This data describes a binding interaction between two proteins.

Sequence of the first protein:
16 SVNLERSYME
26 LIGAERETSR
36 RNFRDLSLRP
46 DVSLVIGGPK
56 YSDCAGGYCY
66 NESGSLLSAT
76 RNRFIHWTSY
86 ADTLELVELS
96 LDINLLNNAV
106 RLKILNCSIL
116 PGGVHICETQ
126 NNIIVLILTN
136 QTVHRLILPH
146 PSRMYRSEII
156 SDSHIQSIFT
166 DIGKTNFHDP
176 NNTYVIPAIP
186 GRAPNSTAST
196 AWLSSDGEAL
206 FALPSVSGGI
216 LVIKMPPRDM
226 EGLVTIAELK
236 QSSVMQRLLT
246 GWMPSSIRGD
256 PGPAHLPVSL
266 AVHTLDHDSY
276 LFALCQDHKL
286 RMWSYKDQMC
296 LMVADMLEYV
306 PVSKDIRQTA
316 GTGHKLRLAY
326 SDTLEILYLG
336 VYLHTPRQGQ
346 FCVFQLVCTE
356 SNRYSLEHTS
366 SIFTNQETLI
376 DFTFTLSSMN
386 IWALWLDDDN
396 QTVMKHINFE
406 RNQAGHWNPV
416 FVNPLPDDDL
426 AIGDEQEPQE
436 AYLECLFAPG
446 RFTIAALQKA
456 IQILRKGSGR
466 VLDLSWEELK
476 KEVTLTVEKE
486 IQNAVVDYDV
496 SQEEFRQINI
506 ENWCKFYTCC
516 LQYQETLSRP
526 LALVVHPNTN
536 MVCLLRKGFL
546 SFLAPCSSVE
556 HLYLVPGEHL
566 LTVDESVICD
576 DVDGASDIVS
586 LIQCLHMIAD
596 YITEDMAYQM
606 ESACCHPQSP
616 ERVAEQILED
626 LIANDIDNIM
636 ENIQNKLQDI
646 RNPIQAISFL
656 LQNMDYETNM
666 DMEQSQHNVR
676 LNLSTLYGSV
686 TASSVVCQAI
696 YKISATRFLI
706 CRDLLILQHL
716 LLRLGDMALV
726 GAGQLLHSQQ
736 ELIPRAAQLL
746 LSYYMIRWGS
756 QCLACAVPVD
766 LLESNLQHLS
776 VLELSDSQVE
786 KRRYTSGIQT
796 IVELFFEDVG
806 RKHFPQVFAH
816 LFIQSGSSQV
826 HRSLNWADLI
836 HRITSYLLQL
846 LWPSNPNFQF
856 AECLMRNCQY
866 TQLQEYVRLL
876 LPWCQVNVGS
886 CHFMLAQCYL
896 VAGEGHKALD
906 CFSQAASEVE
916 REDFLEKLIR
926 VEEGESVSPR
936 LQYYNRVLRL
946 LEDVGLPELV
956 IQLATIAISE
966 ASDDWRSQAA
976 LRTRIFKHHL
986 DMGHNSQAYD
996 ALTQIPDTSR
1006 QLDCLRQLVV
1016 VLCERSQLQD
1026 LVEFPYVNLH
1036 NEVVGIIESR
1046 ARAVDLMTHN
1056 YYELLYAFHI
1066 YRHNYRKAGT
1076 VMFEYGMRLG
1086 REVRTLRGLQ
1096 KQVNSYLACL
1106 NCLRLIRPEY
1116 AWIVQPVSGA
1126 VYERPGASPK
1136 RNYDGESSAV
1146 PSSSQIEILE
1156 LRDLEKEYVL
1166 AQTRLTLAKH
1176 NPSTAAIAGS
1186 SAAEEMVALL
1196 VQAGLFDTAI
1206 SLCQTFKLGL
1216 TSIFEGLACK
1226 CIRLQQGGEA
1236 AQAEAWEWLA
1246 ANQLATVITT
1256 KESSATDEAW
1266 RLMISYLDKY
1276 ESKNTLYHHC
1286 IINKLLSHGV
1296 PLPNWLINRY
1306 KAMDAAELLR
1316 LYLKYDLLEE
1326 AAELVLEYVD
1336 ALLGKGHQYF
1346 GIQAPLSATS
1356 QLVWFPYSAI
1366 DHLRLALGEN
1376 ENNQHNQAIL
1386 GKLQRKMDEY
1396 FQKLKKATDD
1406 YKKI

Contacts between the two chains:
Residue D289 in the second protein is in contact with residue R1129 in the first protein (closest heavy-atom distance 2.7 Å).
Residue R483 in the second protein contacts residue R1089 in the first protein (closest heavy-atom distance 3.0 Å).
Residue A619 in the second protein interacts with residue S1292 in the first protein (closest heavy-atom distance 3.3 Å).
Residue N1239 in the second protein contacts residue A1238 in the first protein (closest heavy-atom distance 3.6 Å).
Residue Q286 in the second protein contacts residue R1136 in the first protein (closest heavy-atom distance 3.0 Å).
Residue M473 in the second protein is in contact with residue R1086 in the first protein (closest heavy-atom distance 3.7 Å).
Residue Q620 in the second protein is in contact with residue N1288 in the first protein (closest heavy-atom distance 3.0 Å).
Residue M473 in the second protein interacts with residue G1085 in the first protein (closest heavy-atom distance 3.4 Å).
Residue E617 in the second protein contacts residue Q1197 in the first protein (closest heavy-atom distance 2.8 Å).
Residue D289 in the second protein contacts residue S1133 in the first protein (closest heavy-atom distance 2.9 Å).
Residue M473 in the second protein interacts with residue M1082 in the first protein (closest heavy-atom distance 3.3 Å).
Residue D289 in the second protein is in contact with residue Y1127 in the first protein (closest heavy-atom distance 3.5 Å).
Residue M1244 in the second protein interacts with residue E1257 in the first protein (closest heavy-atom distance 3.5 Å).
Residue D289 in the second protein interacts with residue E1128 in the first protein (closest heavy-atom distance 3.1 Å).
Residue G287 in the second protein is in contact with residue E1128 in the first protein (closest heavy-atom distance 3.7 Å).
Residue L472 in the second protein interacts with residue Q1097 in the first protein (closest heavy-atom distance 3.4 Å).
Residue R291 in the second protein interacts with residue K1135 in the first protein (closest heavy-atom distance 2.4 Å).
Residue L472 in the second protein is in contact with residue M1082 in the first protein (closest heavy-atom distance 3.5 Å).
Residue S471 in the second protein is in contact with residue Q1097 in the first protein (closest heavy-atom distance 3.8 Å).
Residue T288 in the second protein interacts with residue R1136 in the first protein (closest heavy-atom distance 3.2 Å).
Residue Q286 in the second protein contacts residue N1137 in the first protein (closest heavy-atom distance 2.9 Å).
Residue H525 in the second protein interacts with residue I1182 in the first protein (closest heavy-atom distance 3.5 Å).
Residue S475 in the second protein is in contact with residue Q1150 in the first protein (closest heavy-atom distance 3.5 Å).
Residue Q620 in the second protein contacts residue E1220 in the first protein (closest heavy-atom distance 3.3 Å).
Residue Q1242 in the second protein is in contact with residue S1258 in the first protein (closest heavy-atom distance 3.3 Å).
Residue N1239 in the second protein is in contact with residue E1242 in the first protein (closest heavy-atom distance 3.7 Å).
Residue S469 in the second protein interacts with residue S1185 in the first protein (closest heavy-atom distance 3.3 Å).
Residue Q620 in the second protein is in contact with residue K1289 in the first protein (closest heavy-atom distance 3.4 Å).
Residue D290 in the second protein is in contact with residue S1133 in the first protein (closest heavy-atom distance 3.7 Å).
Residue Q620 in the second protein contacts residue C1285 in the first protein (closest heavy-atom distance 3.5 Å).
Residue G1243 in the second protein is in contact with residue S1258 in the first protein (closest heavy-atom distance 3.7 Å).
Residue Q482 in the second protein is in contact with residue R1089 in the first protein (closest heavy-atom distance 2.7 Å).
Residue R291 in the second protein contacts residue R1136 in the first protein (closest heavy-atom distance 3.2 Å).
Residue E293 in the second protein contacts residue S1133 in the first protein (closest heavy-atom distance 3.6 Å).
Residue D290 in the second protein contacts residue A1132 in the first protein (closest heavy-atom distance 3.4 Å).
Residue T464 in the second protein contacts residue A1181 in the first protein (closest heavy-atom distance 3.8 Å).
Residue S469 in the second protein contacts residue G1184 in the first protein (closest heavy-atom distance 3.2 Å).
Residue E292 in the second protein interacts with residue S1133 in the first protein (closest heavy-atom distance 3.7 Å).
Residue E292 in the second protein is in contact with residue P1134 in the first protein (closest heavy-atom distance 3.4 Å).
Residue L472 in the second protein contacts residue F1078 in the first protein (closest heavy-atom distance 3.5 Å).
Residue A480 in the second protein is in contact with residue Y1138 in the first protein (closest heavy-atom distance 3.4 Å).
Residue E655 in the second protein contacts residue R1228 in the first protein (closest heavy-atom distance 3.3 Å).
Residue F476 in the second protein interacts with residue S1142 in the first protein (closest heavy-atom distance 3.5 Å).
Residue S475 in the second protein contacts residue V1122 in the first protein (closest heavy-atom distance 3.5 Å).
Residue V479 in the second protein is in contact with residue Y1138 in the first protein (closest heavy-atom distance 3.3 Å).
Residue A619 in the second protein is in contact with residue K1289 in the first protein (closest heavy-atom distance 3.4 Å).
Residue I1247 in the second protein interacts with residue A1245 in the first protein (closest heavy-atom distance 3.7 Å).
Residue R483 in the second protein is in contact with residue R1086 in the first protein (closest heavy-atom distance 3.3 Å).
Residue T470 in the second protein contacts residue G1184 in the first protein (closest heavy-atom distance 3.5 Å).
Residue D289 in the second protein interacts with residue R1136 in the first protein (closest heavy-atom distance 3.3 Å).
Residue A614 in the second protein contacts residue Q1197 in the first protein (closest heavy-atom distance 3.7 Å).
Residue Q482 in the second protein contacts residue R1086 in the first protein (closest heavy-atom distance 2.8 Å).
Residue F476 in the second protein is in contact with residue G1140 in the first protein (closest heavy-atom distance 3.4 Å).
Residue T470 in the second protein is in contact with residue A1180 in the first protein (closest heavy-atom distance 3.4 Å).
Residue M1244 in the second protein interacts with residue S1258 in the first protein (closest heavy-atom distance 3.7 Å).
Residue E292 in the second protein is in contact with residue K1135 in the first protein (closest heavy-atom distance 3.6 Å).
Residue L472 in the second protein contacts residue Y1101 in the first protein (closest heavy-atom distance 3.2 Å).
Residue S475 in the second protein interacts with residue S1142 in the first protein (closest heavy-atom distance 3.1 Å).
Residue T470 in the second protein is in contact with residue A1181 in the first protein (closest heavy-atom distance 3.4 Å).
Residue Q1242 in the second protein interacts with residue W1241 in the first protein (closest heavy-atom distance 3.7 Å).

Sequence of the second protein:
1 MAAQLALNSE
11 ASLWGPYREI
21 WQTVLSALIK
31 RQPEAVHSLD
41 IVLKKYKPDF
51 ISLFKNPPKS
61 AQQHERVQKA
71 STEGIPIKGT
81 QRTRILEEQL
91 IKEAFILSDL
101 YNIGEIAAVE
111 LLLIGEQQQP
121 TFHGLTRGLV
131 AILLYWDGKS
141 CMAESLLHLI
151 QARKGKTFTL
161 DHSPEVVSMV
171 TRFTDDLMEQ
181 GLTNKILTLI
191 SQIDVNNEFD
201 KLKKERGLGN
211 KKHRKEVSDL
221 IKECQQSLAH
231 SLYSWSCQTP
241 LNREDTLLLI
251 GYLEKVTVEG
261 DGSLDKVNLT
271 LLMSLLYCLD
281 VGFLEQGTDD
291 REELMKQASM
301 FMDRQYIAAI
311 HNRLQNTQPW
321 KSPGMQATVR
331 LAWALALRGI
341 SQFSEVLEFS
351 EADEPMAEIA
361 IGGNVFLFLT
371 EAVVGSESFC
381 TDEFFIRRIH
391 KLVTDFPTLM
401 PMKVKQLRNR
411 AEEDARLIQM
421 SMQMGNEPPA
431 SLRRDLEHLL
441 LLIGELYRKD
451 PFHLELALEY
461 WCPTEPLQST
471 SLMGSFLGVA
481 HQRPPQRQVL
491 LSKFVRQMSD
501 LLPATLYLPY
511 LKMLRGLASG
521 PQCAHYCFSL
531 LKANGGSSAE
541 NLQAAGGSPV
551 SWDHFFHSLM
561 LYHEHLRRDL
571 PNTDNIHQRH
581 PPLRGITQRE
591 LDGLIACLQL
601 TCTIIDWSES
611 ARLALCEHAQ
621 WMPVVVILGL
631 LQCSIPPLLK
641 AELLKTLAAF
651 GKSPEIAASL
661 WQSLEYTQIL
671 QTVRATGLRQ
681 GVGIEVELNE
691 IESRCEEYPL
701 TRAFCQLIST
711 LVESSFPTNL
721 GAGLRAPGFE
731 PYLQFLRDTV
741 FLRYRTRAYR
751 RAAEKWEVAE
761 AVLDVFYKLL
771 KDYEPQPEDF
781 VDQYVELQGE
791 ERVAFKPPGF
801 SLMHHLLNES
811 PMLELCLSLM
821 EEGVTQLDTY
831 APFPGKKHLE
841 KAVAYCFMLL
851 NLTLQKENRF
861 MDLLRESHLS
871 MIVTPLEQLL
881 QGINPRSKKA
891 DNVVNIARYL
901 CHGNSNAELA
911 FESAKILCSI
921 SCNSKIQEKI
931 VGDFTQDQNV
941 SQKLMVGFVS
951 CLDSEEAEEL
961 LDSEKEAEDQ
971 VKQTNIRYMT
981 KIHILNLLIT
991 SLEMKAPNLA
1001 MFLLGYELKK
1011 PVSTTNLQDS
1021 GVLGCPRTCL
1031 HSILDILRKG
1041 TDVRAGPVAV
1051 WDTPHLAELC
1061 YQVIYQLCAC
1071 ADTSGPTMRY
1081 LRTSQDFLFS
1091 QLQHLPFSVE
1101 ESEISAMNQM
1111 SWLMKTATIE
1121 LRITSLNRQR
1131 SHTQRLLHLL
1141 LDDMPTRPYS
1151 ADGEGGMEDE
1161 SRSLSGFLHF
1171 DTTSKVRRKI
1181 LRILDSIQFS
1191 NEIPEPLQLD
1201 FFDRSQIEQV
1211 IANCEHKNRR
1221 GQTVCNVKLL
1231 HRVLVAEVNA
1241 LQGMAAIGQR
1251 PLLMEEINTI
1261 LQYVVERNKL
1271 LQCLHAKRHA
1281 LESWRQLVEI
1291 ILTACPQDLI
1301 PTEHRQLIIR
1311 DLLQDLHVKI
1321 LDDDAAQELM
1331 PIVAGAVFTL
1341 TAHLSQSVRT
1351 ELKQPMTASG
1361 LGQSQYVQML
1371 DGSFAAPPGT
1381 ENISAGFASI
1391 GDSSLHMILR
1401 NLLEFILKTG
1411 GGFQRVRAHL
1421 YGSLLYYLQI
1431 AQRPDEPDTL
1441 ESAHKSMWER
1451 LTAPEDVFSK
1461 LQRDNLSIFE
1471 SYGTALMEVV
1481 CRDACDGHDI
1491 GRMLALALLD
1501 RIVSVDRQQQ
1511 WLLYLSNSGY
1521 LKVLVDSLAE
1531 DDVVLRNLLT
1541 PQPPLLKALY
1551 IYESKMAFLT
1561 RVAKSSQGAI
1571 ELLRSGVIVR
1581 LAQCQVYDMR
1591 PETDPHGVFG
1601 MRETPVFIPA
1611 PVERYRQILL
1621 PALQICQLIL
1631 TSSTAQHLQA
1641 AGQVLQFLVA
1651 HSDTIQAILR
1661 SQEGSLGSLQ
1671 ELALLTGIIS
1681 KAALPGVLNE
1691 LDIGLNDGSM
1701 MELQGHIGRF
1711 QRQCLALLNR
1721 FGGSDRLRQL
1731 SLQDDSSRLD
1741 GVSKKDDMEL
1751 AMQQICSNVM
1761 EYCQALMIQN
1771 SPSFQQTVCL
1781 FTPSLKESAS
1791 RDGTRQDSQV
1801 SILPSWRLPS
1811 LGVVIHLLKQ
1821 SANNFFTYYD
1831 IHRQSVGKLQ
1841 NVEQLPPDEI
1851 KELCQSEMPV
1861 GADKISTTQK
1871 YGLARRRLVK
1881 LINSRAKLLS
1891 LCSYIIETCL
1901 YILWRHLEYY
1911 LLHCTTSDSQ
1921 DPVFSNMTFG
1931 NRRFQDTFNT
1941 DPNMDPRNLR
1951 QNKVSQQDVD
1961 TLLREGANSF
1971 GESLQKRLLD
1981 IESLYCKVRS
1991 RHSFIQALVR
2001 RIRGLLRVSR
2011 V